Interface contacts:
Residue E64 in protein 1 contacts residue K69 in protein 2 (closest heavy-atom distance 3.4 Å).
Residue E50 in protein 1 interacts with residue K55 in protein 2 (closest heavy-atom distance 2.9 Å).
Residue Q39 in protein 1 contacts residue K37 in protein 2 (closest heavy-atom distance 3.5 Å).
Residue L47 in protein 1 is in contact with residue L47 in protein 2 (closest heavy-atom distance 3.4 Å).
Residue I57 in protein 1 is in contact with residue R58 in protein 2 (closest heavy-atom distance 3.5 Å).
Residue I33 in protein 1 is in contact with residue I33 in protein 2 (closest heavy-atom distance 3.2 Å).
Residue Q40 in protein 1 interacts with residue K41 in protein 2 (closest heavy-atom distance 2.9 Å).
Residue E21 in protein 1 contacts residue R23 in protein 2 (closest heavy-atom distance 3.4 Å).
Residue K8 in protein 1 interacts with residue S14 in protein 2 (closest heavy-atom distance 3.3 Å).
Residue I68 in protein 1 is in contact with residue I68 in protein 2 (closest heavy-atom distance 3.6 Å).
Residue E54 in protein 1 is in contact with residue E54 in protein 2 (closest heavy-atom distance 2.8 Å).
Residue K8 in protein 1 is in contact with residue A17 in protein 2 (closest heavy-atom distance 3.5 Å).
Residue E64 in protein 1 interacts with residue V65 in protein 2 (closest heavy-atom distance 3.3 Å).
Residue M36 in protein 1 interacts with residue K37 in protein 2 (closest heavy-atom distance 3.6 Å).
Residue L61 in protein 1 is in contact with residue Q62 in protein 2 (closest heavy-atom distance 3.6 Å).
Residue K8 in protein 1 is in contact with residue E20 in protein 2 (closest heavy-atom distance 3.0 Å).
Residue E10 in protein 1 contacts residue Q16 in protein 2 (closest heavy-atom distance 3.1 Å).
Residue Q25 in protein 1 contacts residue R30 in protein 2 (closest heavy-atom distance 3.0 Å).
Residue L22 in protein 1 is in contact with residue R23 in protein 2 (closest heavy-atom distance 3.4 Å).
Residue K8 in protein 1 contacts residue Q16 in protein 2 (closest heavy-atom distance 3.2 Å).
Residue L51 in protein 1 is in contact with residue L51 in protein 2 (closest heavy-atom distance 3.5 Å).
Residue L47 in protein 1 is in contact with residue L48 in protein 2 (closest heavy-atom distance 3.4 Å).
Residue E4 in protein 1 is in contact with residue E20 in protein 2 (closest heavy-atom distance 2.9 Å).
Residue L29 in protein 1 contacts residue R30 in protein 2 (closest heavy-atom distance 3.2 Å).
Residue M3 in protein 1 is in contact with residue E20 in protein 2 (closest heavy-atom distance 3.3 Å).
Residue P11 in protein 1 is in contact with residue S15 in protein 2 (closest heavy-atom distance 3.6 Å).
Residue H2 in protein 1 contacts residue R27 in protein 2 (closest heavy-atom distance 3.6 Å).
Residue L22 in protein 1 is in contact with residue L22 in protein 2 (closest heavy-atom distance 3.4 Å).
Residue M3 in protein 1 contacts residue E21 in protein 2 (closest heavy-atom distance 2.8 Å).
Residue Q39 in protein 1 is in contact with residue K41 in protein 2 (closest heavy-atom distance 3.5 Å).
Residue A18 in protein 1 contacts residue R23 in protein 2 (closest heavy-atom distance 3.1 Å).
Residue E54 in protein 1 interacts with residue L51 in protein 2 (closest heavy-atom distance 3.1 Å).
Residue Q46 in protein 1 is in contact with residue L48 in protein 2 (closest heavy-atom distance 3.5 Å).
Residue Q25 in protein 1 contacts residue V26 in protein 2 (closest heavy-atom distance 3.2 Å).
Residue I68 in protein 1 interacts with residue K69 in protein 2 (closest heavy-atom distance 3.2 Å).
Residue E54 in protein 1 is in contact with residue K55 in protein 2 (closest heavy-atom distance 3.4 Å).
Residue L29 in protein 1 contacts residue V26 in protein 2 (closest heavy-atom distance 3.3 Å).
Residue M9 in protein 1 contacts residue S14 in protein 2 (closest heavy-atom distance 3.4 Å).
Residue E54 in protein 1 interacts with residue R58 in protein 2 (closest heavy-atom distance 3.2 Å).
Residue E50 in protein 1 is in contact with residue D52 in protein 2 (closest heavy-atom distance 3.5 Å).
Residue L29 in protein 1 contacts residue I33 in protein 2 (closest heavy-atom distance 3.5 Å).
Residue L47 in protein 1 interacts with residue L51 in protein 2 (closest heavy-atom distance 3.6 Å).
Residue L22 in protein 1 interacts with residue V19 in protein 2 (closest heavy-atom distance 3.3 Å).
Residue Q25 in protein 1 contacts residue R27 in protein 2 (closest heavy-atom distance 3.2 Å).
Residue M9 in protein 1 is in contact with residue A13 in protein 2 (closest heavy-atom distance 3.4 Å).
Residue V65 in protein 1 interacts with residue V65 in protein 2 (closest heavy-atom distance 3.4 Å).
Residue Q40 in protein 1 is in contact with residue Q40 in protein 2 (closest heavy-atom distance 3.3 Å).
Residue Q25 in protein 1 contacts residue R23 in protein 2 (closest heavy-atom distance 3.3 Å).
Residue L47 in protein 1 contacts residue I44 in protein 2 (closest heavy-atom distance 3.4 Å).
Residue Q40 in protein 1 contacts residue K37 in protein 2 (closest heavy-atom distance 3.4 Å).
Residue M3 in protein 1 contacts residue T24 in protein 2 (closest heavy-atom distance 2.9 Å).
Residue H2 in protein 1 interacts with residue T24 in protein 2 (closest heavy-atom distance 2.8 Å).
Residue G1 in protein 1 interacts with residue E20 in protein 2 (closest heavy-atom distance 3.6 Å).
Residue I32 in protein 1 is in contact with residue I33 in protein 2 (closest heavy-atom distance 3.4 Å).
Residue E10 in protein 1 is in contact with residue S14 in protein 2 (closest heavy-atom distance 3.3 Å).
Residue L22 in protein 1 contacts residue V26 in protein 2 (closest heavy-atom distance 3.5 Å).
Residue G5 in protein 1 is in contact with residue A17 in protein 2 (closest heavy-atom distance 3.3 Å).
Residue H2 in protein 1 contacts residue R23 in protein 2 (closest heavy-atom distance 3.3 Å).
Residue E4 in protein 1 interacts with residue A17 in protein 2 (closest heavy-atom distance 3.6 Å).
Residue E4 in protein 1 interacts with residue E21 in protein 2 (closest heavy-atom distance 3.6 Å).

Sequence of protein 1:
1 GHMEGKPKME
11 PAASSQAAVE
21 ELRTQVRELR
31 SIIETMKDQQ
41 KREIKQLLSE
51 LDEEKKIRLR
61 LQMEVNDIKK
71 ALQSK

Sequence of protein 2:
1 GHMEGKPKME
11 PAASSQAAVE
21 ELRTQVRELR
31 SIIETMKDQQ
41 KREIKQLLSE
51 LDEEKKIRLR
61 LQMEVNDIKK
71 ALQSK

The following describes two proteins that form a bound complex.